Contacts between the two chains:
Residue W155 in the second protein interacts with residue R93 in the first protein (closest heavy-atom distance 3.3 Å).
Residue N37 in the second protein is in contact with residue E28 in the first protein (closest heavy-atom distance 3.3 Å).
Residue R86 in the second protein interacts with residue D109 in the first protein (closest heavy-atom distance 3.0 Å).
Residue R116 in the second protein is in contact with residue N86 in the first protein (closest heavy-atom distance 3.0 Å).
Residue R202 in the second protein interacts with residue E165 in the first protein (closest heavy-atom distance 2.5 Å).
Residue Q64 in the second protein is in contact with residue L58 in the first protein (closest heavy-atom distance 3.2 Å).
Residue E82 in the second protein contacts residue L72 in the first protein (closest heavy-atom distance 3.3 Å).
Residue Q165 in the second protein interacts with residue E106 in the first protein (closest heavy-atom distance 2.9 Å).
Residue C168 in the second protein contacts residue D125 in the first protein (closest heavy-atom distance 3.3 Å).
Residue E124 in the second protein contacts residue S88 in the first protein (closest heavy-atom distance 2.7 Å).
Residue N28 in the second protein contacts residue R32 in the first protein (closest heavy-atom distance 2.7 Å).
Residue K300 in the second protein contacts residue E239 in the first protein (closest heavy-atom distance 3.3 Å).
Residue L79 in the second protein is in contact with residue V99 in the first protein (closest heavy-atom distance 3.3 Å).
Residue K130 in the second protein contacts residue T110 in the first protein (closest heavy-atom distance 2.6 Å).
Residue H207 in the second protein is in contact with residue L168 in the first protein (closest heavy-atom distance 3.3 Å).
Residue R116 in the second protein contacts residue V80 in the first protein (closest heavy-atom distance 3.2 Å).
Residue R116 in the second protein is in contact with residue N81 in the first protein (closest heavy-atom distance 3.1 Å).
Residue G55 in the second protein is in contact with residue R47 in the first protein (closest heavy-atom distance 2.5 Å).
Residue Y246 in the second protein is in contact with residue H214 in the first protein (closest heavy-atom distance 3.3 Å).
Residue V71 in the second protein interacts with residue L58 in the first protein (closest heavy-atom distance 3.2 Å).
Residue Y296 in the second protein contacts residue K254 in the first protein (closest heavy-atom distance 3.2 Å).
Residue F313 in the second protein interacts with residue R272 in the first protein (closest heavy-atom distance 2.9 Å).
Residue S243 in the second protein is in contact with residue R206 in the first protein (closest heavy-atom distance 2.4 Å).
Residue K128 in the second protein contacts residue Y94 in the first protein (closest heavy-atom distance 3.3 Å).
Residue F40 in the second protein contacts residue T33 in the first protein (closest heavy-atom distance 3.2 Å).
Residue Y39 in the second protein is in contact with residue E28 in the first protein (closest heavy-atom distance 3.3 Å).
Residue Y282 in the second protein contacts residue L244 in the first protein (closest heavy-atom distance 3.1 Å).
Residue R86 in the second protein interacts with residue S111 in the first protein (closest heavy-atom distance 3.2 Å).
Residue R116 in the second protein interacts with residue F82 in the first protein (closest heavy-atom distance 3.3 Å).
Residue P26 in the second protein contacts residue R32 in the first protein (closest heavy-atom distance 2.7 Å).
Residue H254 in the second protein contacts residue L212 in the first protein (closest heavy-atom distance 2.4 Å).
Residue Q120 in the second protein interacts with residue N86 in the first protein (closest heavy-atom distance 3.0 Å).
Residue R86 in the second protein interacts with residue T110 in the first protein (closest heavy-atom distance 3.2 Å).
Residue E214 in the second protein is in contact with residue R172 in the first protein (closest heavy-atom distance 3.1 Å).
Residue T303 in the second protein is in contact with residue E261 in the first protein (closest heavy-atom distance 3.3 Å).
Residue N219 in the second protein contacts residue V175 in the first protein (closest heavy-atom distance 3.3 Å).
Residue G55 in the second protein is in contact with residue N44 in the first protein (closest heavy-atom distance 3.3 Å).
Residue D271 in the second protein interacts with residue K235 in the first protein (closest heavy-atom distance 3.3 Å).
Residue S57 in the second protein contacts residue D48 in the first protein (closest heavy-atom distance 3.3 Å).
Residue E269 in the second protein is in contact with residue L227 in the first protein (closest heavy-atom distance 3.3 Å).
Residue F289 in the second protein contacts residue M245 in the first protein (closest heavy-atom distance 3.2 Å).
Residue Y189 in the second protein is in contact with residue T150 in the first protein (closest heavy-atom distance 3.0 Å).
Residue N219 in the second protein interacts with residue R178 in the first protein (closest heavy-atom distance 2.8 Å).
Residue C168 in the second protein contacts residue T129 in the first protein (closest heavy-atom distance 3.1 Å).
Residue C27 in the second protein interacts with residue R32 in the first protein (closest heavy-atom distance 2.7 Å).
Residue T211 in the second protein is in contact with residue R172 in the first protein (closest heavy-atom distance 3.0 Å).
Residue Y282 in the second protein is in contact with residue Y241 in the first protein (closest heavy-atom distance 3.0 Å).
Residue H74 in the second protein contacts residue A62 in the first protein (closest heavy-atom distance 3.1 Å).
Residue N37 in the second protein contacts residue N30 in the first protein (closest heavy-atom distance 2.9 Å).
Residue W78 in the second protein interacts with residue Y65 in the first protein (closest heavy-atom distance 3.2 Å).
Residue Q64 in the second protein is in contact with residue V54 in the first protein (closest heavy-atom distance 3.3 Å).
Residue Y189 in the second protein contacts residue N146 in the first protein (closest heavy-atom distance 3.3 Å).
Residue Q165 in the second protein contacts residue A104 in the first protein (closest heavy-atom distance 3.2 Å).
Residue D33 in the second protein contacts residue R32 in the first protein (closest heavy-atom distance 2.6 Å).
Residue Q212 in the second protein is in contact with residue H167 in the first protein (closest heavy-atom distance 3.2 Å).
Residue F112 in the second protein contacts residue N81 in the first protein (closest heavy-atom distance 3.3 Å).
Residue K300 in the second protein interacts with residue D243 in the first protein (closest heavy-atom distance 3.3 Å).
Residue Q64 in the second protein contacts residue I55 in the first protein (closest heavy-atom distance 3.2 Å).
Residue V251 in the second protein interacts with residue R206 in the first protein (closest heavy-atom distance 3.3 Å).
Residue Y246 in the second protein interacts with residue R206 in the first protein (closest heavy-atom distance 2.4 Å).

Sequence of the second protein:
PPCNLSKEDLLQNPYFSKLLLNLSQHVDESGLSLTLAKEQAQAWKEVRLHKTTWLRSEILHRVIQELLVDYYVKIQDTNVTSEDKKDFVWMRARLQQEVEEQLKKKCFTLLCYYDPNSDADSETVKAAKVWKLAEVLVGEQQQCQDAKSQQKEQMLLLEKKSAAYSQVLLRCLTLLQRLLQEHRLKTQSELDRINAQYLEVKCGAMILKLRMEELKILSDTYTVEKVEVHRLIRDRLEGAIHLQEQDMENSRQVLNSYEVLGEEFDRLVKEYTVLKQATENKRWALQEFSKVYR

The following describes two proteins that form a bound complex.

Sequence of the first protein:
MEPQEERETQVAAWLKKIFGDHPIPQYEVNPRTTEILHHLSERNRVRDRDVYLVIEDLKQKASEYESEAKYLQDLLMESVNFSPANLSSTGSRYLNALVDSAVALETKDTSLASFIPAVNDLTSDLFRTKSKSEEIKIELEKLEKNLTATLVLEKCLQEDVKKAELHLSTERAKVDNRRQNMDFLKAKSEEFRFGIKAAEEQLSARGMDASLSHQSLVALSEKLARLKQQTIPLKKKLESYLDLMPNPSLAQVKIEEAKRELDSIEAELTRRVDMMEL